Sequence of protein 2:
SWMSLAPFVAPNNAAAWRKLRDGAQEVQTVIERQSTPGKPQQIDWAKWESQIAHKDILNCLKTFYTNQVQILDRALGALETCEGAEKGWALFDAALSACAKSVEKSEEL

Residue-level contacts at the interface:
Residue A35 in protein 2 is in contact with residue A100 in protein 1 (closest heavy-atom distance 4.2 Å).
Residue L39 in protein 2 contacts residue A100 in protein 1 (closest heavy-atom distance 3.5 Å).
Residue V46 in protein 2 contacts residue Q107 in protein 1 (closest heavy-atom distance 2.9 Å).
Residue A43 in protein 2 is in contact with residue Y103 in protein 1 (closest heavy-atom distance 3.2 Å).
Residue F27 in protein 2 is in contact with residue L93 in protein 1 (closest heavy-atom distance 3.5 Å).
Residue F117 in protein 2 is in contact with residue I102 in protein 1 (closest heavy-atom distance 4.3 Å).
Residue A35 in protein 2 is in contact with residue F96 in protein 1 (closest heavy-atom distance 4.4 Å).
Residue E45 in protein 2 contacts residue Q107 in protein 1 (closest heavy-atom distance 4.3 Å).
Residue I90 in protein 2 is in contact with residue G120 in protein 1 (closest heavy-atom distance 3.5 Å).
Residue S131 in protein 2 interacts with residue A89 in protein 1 (closest heavy-atom distance 3.0 Å).
Residue N32 in protein 2 is in contact with residue L93 in protein 1 (closest heavy-atom distance 2.5 Å).
Residue D75 in protein 2 is in contact with residue I133 in protein 1 (closest heavy-atom distance 4.4 Å).
Residue A35 in protein 2 contacts residue S97 in protein 1 (closest heavy-atom distance 4.6 Å).
Residue F83 in protein 2 is in contact with residue S125 in protein 1 (closest heavy-atom distance 4.3 Å).
Residue I76 in protein 2 contacts residue P127 in protein 1 (closest heavy-atom distance 4.4 Å).
Residue S127 in protein 2 contacts residue S91 in protein 1 (closest heavy-atom distance 3.2 Å).
Residue A123 in protein 2 is in contact with residue W95 in protein 1 (closest heavy-atom distance 4.2 Å).
Residue S127 in protein 2 is in contact with residue L90 in protein 1 (closest heavy-atom distance 3.1 Å).
Residue N32 in protein 2 contacts residue F96 in protein 1 (closest heavy-atom distance 3.4 Å).
Residue W114 in protein 2 interacts with residue Q106 in protein 1 (closest heavy-atom distance 4.2 Å).
Residue K130 in protein 2 contacts residue S91 in protein 1 (closest heavy-atom distance 3.7 Å).
Residue T82 in protein 2 contacts residue S125 in protein 1 (closest heavy-atom distance 4.5 Å).
Residue V46 in protein 2 interacts with residue Y103 in protein 1 (closest heavy-atom distance 4.2 Å).
Residue A120 in protein 2 interacts with residue W95 in protein 1 (closest heavy-atom distance 3.3 Å).
Residue W114 in protein 2 contacts residue I102 in protein 1 (closest heavy-atom distance 3.6 Å).
Residue C124 in protein 2 contacts residue L90 in protein 1 (closest heavy-atom distance 4.3 Å).
Residue I90 in protein 2 interacts with residue Q119 in protein 1 (closest heavy-atom distance 4.7 Å).
Residue I76 in protein 2 interacts with residue I133 in protein 1 (closest heavy-atom distance 4.3 Å).
Residue L24 in protein 2 contacts residue F96 in protein 1 (closest heavy-atom distance 4.4 Å).
Residue Q87 in protein 2 interacts with residue A118 in protein 1 (closest heavy-atom distance 4.3 Å).
Residue N86 in protein 2 is in contact with residue K123 in protein 1 (closest heavy-atom distance 4.0 Å).
Residue F27 in protein 2 interacts with residue L90 in protein 1 (closest heavy-atom distance 4.2 Å).
Residue N86 in protein 2 contacts residue Q122 in protein 1 (closest heavy-atom distance 3.5 Å).
Residue K38 in protein 2 is in contact with residue S104 in protein 1 (closest heavy-atom distance 4.2 Å).
Residue V28 in protein 2 is in contact with residue F96 in protein 1 (closest heavy-atom distance 4.0 Å).
Residue L39 in protein 2 is in contact with residue Y103 in protein 1 (closest heavy-atom distance 4.2 Å).
Residue N32 in protein 2 is in contact with residue N94 in protein 1 (closest heavy-atom distance 4.1 Å).
Residue A110 in protein 2 interacts with residue Q106 in protein 1 (closest heavy-atom distance 2.9 Å).
Residue I90 in protein 2 interacts with residue K117 in protein 1 (closest heavy-atom distance 3.6 Å).
Residue L91 in protein 2 contacts residue A118 in protein 1 (closest heavy-atom distance 4.2 Å).
Residue L24 in protein 2 contacts residue W95 in protein 1 (closest heavy-atom distance 4.5 Å).
Residue Q87 in protein 2 interacts with residue E121 in protein 1 (closest heavy-atom distance 3.8 Å).
Residue C79 in protein 2 is in contact with residue S125 in protein 1 (closest heavy-atom distance 3.5 Å).
Residue C79 in protein 2 interacts with residue P127 in protein 1 (closest heavy-atom distance 3.7 Å).
Residue V128 in protein 2 is in contact with residue L90 in protein 1 (closest heavy-atom distance 3.2 Å).
Residue G113 in protein 2 is in contact with residue I102 in protein 1 (closest heavy-atom distance 3.8 Å).
Residue I90 in protein 2 contacts residue E121 in protein 1 (closest heavy-atom distance 4.3 Å).
Residue F83 in protein 2 interacts with residue L124 in protein 1 (closest heavy-atom distance 3.4 Å).
Residue G42 in protein 2 is in contact with residue Y103 in protein 1 (closest heavy-atom distance 3.8 Å).
Residue G42 in protein 2 interacts with residue Q107 in protein 1 (closest heavy-atom distance 4.4 Å).
Residue S131 in protein 2 interacts with residue L90 in protein 1 (closest heavy-atom distance 3.9 Å).
Residue L39 in protein 2 is in contact with residue L99 in protein 1 (closest heavy-atom distance 3.7 Å).
Residue F27 in protein 2 is in contact with residue F96 in protein 1 (closest heavy-atom distance 3.5 Å).
Residue A94 in protein 2 contacts residue K117 in protein 1 (closest heavy-atom distance 3.6 Å).
Residue L39 in protein 2 is in contact with residue F96 in protein 1 (closest heavy-atom distance 4.7 Å).
Residue K130 in protein 2 contacts residue A89 in protein 1 (closest heavy-atom distance 3.2 Å).
Residue L116 in protein 2 contacts residue D98 in protein 1 (closest heavy-atom distance 4.5 Å).
Residue C124 in protein 2 interacts with residue W95 in protein 1 (closest heavy-atom distance 3.5 Å).
Residue F117 in protein 2 contacts residue L99 in protein 1 (closest heavy-atom distance 4.6 Å).
Residue L98 in protein 2 is in contact with residue K117 in protein 1 (closest heavy-atom distance 3.9 Å).

Sequence of protein 1:
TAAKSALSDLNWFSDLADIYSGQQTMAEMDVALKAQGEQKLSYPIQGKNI

This data describes a binding interaction between two proteins.